Sequence of chain B:
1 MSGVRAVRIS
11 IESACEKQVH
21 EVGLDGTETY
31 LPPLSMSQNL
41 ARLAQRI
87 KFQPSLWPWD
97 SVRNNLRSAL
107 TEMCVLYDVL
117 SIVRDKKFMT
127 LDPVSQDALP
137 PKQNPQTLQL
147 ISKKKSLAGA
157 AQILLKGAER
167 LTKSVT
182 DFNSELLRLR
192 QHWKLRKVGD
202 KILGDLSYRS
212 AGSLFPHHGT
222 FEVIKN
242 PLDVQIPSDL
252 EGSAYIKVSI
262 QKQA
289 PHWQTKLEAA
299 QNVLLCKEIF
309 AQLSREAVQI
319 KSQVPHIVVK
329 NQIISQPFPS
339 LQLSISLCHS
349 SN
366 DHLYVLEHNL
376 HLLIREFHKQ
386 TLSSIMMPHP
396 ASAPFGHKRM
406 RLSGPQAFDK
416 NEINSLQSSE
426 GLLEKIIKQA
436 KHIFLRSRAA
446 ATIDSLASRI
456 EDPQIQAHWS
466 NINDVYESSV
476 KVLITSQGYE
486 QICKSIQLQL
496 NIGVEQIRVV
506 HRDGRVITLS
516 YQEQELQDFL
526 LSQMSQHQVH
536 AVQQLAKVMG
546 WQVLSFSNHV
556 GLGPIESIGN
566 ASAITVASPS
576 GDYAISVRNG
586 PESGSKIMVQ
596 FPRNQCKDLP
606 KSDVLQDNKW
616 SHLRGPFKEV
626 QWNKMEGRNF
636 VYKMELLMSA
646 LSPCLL

Residue-level contacts at the interface:
Residue V594 in chain B interacts with residue Y117 in chain A (closest heavy-atom distance 3.8 Å).
Residue K629 in chain B is in contact with residue P116 in chain A (closest heavy-atom distance 3.3 Å).
Residue L377 in chain B interacts with residue M176 in chain A (closest heavy-atom distance 3.5 Å).
Residue E640 in chain B interacts with residue Q38 in chain A (closest heavy-atom distance 3.7 Å).
Residue N468 in chain B interacts with residue N171 in chain A (closest heavy-atom distance 3.4 Å).
Residue V370 in chain B contacts residue M173 in chain A (closest heavy-atom distance 3.9 Å).
Residue L642 in chain B contacts residue I115 in chain A (closest heavy-atom distance 3.8 Å).
Residue E624 in chain B is in contact with residue V118 in chain A (closest heavy-atom distance 3.2 Å).
Residue D469 in chain B interacts with residue A175 in chain A (closest heavy-atom distance 4.2 Å).
Residue Y578 in chain B interacts with residue E112 in chain A (closest heavy-atom distance 2.9 Å).
Residue V470 in chain B is in contact with residue M176 in chain A (closest heavy-atom distance 4.1 Å).
Residue C649 in chain B contacts residue V111 in chain A (closest heavy-atom distance 3.6 Å).
Residue V370 in chain B is in contact with residue D169 in chain A (closest heavy-atom distance 3.3 Å).
Residue D449 in chain B is in contact with residue M160 in chain A (closest heavy-atom distance 4.3 Å).
Residue N374 in chain B contacts residue M173 in chain A (closest heavy-atom distance 4.0 Å).
Residue A645 in chain B interacts with residue V111 in chain A (closest heavy-atom distance 3.9 Å).
Residue L651 in chain B contacts residue Y96 in chain A (closest heavy-atom distance 4.2 Å).
Residue E381 in chain B interacts with residue R177 in chain A (closest heavy-atom distance 4.2 Å).
Residue N466 in chain B interacts with residue N171 in chain A (closest heavy-atom distance 3.0 Å).
Residue L651 in chain B interacts with residue N100 in chain A (closest heavy-atom distance 4.3 Å).
Residue D449 in chain B contacts residue R164 in chain A (closest heavy-atom distance 3.4 Å).
Residue Y369 in chain B interacts with residue M173 in chain A (closest heavy-atom distance 3.9 Å).
Residue H373 in chain B is in contact with residue M173 in chain A (closest heavy-atom distance 3.4 Å).
Residue R441 in chain B interacts with residue W168 in chain A (closest heavy-atom distance 3.3 Å).
Residue W464 in chain B is in contact with residue W168 in chain A (closest heavy-atom distance 3.4 Å).
Residue Y637 in chain B contacts residue R35 in chain A (closest heavy-atom distance 3.1 Å).
Residue I467 in chain B interacts with residue N171 in chain A (closest heavy-atom distance 3.8 Å).
Residue M630 in chain B is in contact with residue I115 in chain A (closest heavy-atom distance 3.7 Å).
Residue L377 in chain B interacts with residue R177 in chain A (closest heavy-atom distance 3.7 Å).
Residue D449 in chain B is in contact with residue K157 in chain A (closest heavy-atom distance 4.2 Å).
Residue L646 in chain B contacts residue I115 in chain A (closest heavy-atom distance 3.9 Å).
Residue Q600 in chain B is in contact with residue E112 in chain A (closest heavy-atom distance 4.1 Å).
Residue V470 in chain B contacts residue A172 in chain A (closest heavy-atom distance 4.1 Å).
Residue Q434 in chain B interacts with residue M176 in chain A (closest heavy-atom distance 4.3 Å).
Residue L646 in chain B contacts residue E112 in chain A (closest heavy-atom distance 4.3 Å).
Residue N468 in chain B interacts with residue W168 in chain A (closest heavy-atom distance 3.1 Å).
Residue Q626 in chain B is in contact with residue P116 in chain A (closest heavy-atom distance 2.5 Å).
Residue V625 in chain B interacts with residue Y117 in chain A (closest heavy-atom distance 3.7 Å).
Residue D449 in chain B contacts residue D161 in chain A (closest heavy-atom distance 3.7 Å).
Residue V625 in chain B interacts with residue I115 in chain A (closest heavy-atom distance 3.9 Å).
Residue W464 in chain B contacts residue R164 in chain A (closest heavy-atom distance 3.2 Å).
Residue L378 in chain B interacts with residue M176 in chain A (closest heavy-atom distance 3.6 Å).
Residue N468 in chain B contacts residue I167 in chain A (closest heavy-atom distance 4.0 Å).
Residue Q626 in chain B interacts with residue Y117 in chain A (closest heavy-atom distance 3.4 Å).
Residue E624 in chain B interacts with residue Y117 in chain A (closest heavy-atom distance 3.4 Å).
Residue N466 in chain B is in contact with residue I167 in chain A (closest heavy-atom distance 3.9 Å).
Residue V370 in chain B contacts residue A172 in chain A (closest heavy-atom distance 3.8 Å).
Residue V625 in chain B is in contact with residue P116 in chain A (closest heavy-atom distance 3.5 Å).
Residue F596 in chain B interacts with residue Y117 in chain A (closest heavy-atom distance 3.1 Å).
Residue N374 in chain B contacts residue M176 in chain A (closest heavy-atom distance 3.5 Å).
Residue L377 in chain B interacts with residue M173 in chain A (closest heavy-atom distance 4.2 Å).
Residue E381 in chain B is in contact with residue N178 in chain A (closest heavy-atom distance 2.9 Å).
Residue K623 in chain B contacts residue Y117 in chain A (closest heavy-atom distance 4.2 Å).
Residue Q626 in chain B contacts residue V118 in chain A (closest heavy-atom distance 3.9 Å).
Residue M630 in chain B interacts with residue P116 in chain A (closest heavy-atom distance 3.9 Å).
Residue E381 in chain B contacts residue M176 in chain A (closest heavy-atom distance 3.1 Å).
Residue N374 in chain B contacts residue A172 in chain A (closest heavy-atom distance 4.0 Å).
Residue A445 in chain B contacts residue W168 in chain A (closest heavy-atom distance 4.3 Å).
Residue A645 in chain B contacts residue E112 in chain A (closest heavy-atom distance 3.8 Å).
Residue A645 in chain B contacts residue I115 in chain A (closest heavy-atom distance 4.0 Å).

The following describes two proteins that form a bound complex.

Sequence of chain A:
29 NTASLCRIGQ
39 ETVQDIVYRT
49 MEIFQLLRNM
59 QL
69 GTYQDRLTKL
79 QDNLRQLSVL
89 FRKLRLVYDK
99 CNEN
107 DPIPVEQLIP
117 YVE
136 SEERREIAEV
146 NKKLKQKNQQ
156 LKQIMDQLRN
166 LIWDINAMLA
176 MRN